The following describes two proteins that form a bound complex.

Sequence of the second protein:
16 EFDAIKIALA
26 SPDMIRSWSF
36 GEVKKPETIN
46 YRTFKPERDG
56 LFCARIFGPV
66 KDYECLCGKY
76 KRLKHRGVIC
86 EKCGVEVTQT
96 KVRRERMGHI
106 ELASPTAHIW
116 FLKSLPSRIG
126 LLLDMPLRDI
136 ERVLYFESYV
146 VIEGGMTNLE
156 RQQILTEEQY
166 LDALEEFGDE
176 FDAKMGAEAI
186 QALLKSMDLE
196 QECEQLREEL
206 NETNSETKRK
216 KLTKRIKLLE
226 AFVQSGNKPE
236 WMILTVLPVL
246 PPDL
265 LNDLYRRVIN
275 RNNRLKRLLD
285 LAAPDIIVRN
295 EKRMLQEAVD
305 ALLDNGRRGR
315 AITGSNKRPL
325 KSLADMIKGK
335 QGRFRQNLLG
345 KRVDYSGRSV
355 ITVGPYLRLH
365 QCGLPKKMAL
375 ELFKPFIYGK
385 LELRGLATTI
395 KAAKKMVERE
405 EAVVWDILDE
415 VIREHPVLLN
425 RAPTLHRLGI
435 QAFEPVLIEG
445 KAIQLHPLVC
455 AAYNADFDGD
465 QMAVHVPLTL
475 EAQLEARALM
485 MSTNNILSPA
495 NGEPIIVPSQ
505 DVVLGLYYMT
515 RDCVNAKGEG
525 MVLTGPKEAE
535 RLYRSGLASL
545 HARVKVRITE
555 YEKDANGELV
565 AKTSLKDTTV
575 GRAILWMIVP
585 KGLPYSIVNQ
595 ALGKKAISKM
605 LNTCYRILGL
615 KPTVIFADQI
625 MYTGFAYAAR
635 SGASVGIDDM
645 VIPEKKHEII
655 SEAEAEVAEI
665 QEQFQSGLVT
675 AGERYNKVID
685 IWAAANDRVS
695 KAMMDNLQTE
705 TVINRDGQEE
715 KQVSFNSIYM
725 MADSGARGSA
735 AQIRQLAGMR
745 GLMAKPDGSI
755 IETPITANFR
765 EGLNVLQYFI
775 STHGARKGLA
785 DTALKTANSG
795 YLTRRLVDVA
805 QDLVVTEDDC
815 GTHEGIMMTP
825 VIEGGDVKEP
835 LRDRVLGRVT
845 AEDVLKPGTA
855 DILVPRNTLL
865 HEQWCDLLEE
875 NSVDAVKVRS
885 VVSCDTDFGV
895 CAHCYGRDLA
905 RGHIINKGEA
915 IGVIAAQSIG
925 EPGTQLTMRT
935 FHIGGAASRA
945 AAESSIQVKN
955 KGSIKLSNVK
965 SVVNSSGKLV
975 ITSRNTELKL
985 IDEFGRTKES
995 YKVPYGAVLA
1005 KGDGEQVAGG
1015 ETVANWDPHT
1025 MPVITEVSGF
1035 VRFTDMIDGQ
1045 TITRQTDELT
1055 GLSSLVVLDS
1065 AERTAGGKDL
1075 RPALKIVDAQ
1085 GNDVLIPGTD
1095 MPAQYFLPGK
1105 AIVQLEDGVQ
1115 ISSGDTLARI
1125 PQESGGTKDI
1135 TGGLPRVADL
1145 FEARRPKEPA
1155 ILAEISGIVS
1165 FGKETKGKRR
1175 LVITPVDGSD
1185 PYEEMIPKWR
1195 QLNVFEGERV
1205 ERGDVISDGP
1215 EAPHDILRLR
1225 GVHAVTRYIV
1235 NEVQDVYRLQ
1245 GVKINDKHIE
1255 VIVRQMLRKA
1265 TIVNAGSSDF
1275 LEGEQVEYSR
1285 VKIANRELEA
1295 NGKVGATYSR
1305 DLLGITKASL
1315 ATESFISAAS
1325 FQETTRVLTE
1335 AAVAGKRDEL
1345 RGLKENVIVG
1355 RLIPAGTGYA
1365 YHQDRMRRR

Sequence of the first protein:
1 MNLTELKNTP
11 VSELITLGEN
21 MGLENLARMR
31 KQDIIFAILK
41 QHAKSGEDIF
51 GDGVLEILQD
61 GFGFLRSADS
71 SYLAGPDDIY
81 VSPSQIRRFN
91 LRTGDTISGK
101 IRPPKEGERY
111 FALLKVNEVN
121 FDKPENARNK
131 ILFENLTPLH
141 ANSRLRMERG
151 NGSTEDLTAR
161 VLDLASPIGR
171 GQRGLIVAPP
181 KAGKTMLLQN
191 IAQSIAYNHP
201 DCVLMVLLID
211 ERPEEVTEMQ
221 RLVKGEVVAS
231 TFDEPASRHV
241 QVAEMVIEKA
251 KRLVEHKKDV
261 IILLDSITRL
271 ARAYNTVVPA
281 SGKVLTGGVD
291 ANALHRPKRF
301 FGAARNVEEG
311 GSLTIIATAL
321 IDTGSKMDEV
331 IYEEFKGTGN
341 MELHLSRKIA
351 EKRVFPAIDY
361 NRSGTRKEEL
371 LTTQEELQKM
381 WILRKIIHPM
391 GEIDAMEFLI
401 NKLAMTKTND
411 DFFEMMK

Residue-level contacts at the interface:
Residue K74 in the second protein contacts residue Q59 in the first protein (closest heavy-atom distance 4.7 Å).
Residue K79 in the second protein interacts with residue E106 in the first protein (closest heavy-atom distance 4.2 Å).
Residue K74 in the second protein contacts residue D60 in the first protein (closest heavy-atom distance 3.5 Å).
Residue K79 in the second protein is in contact with residue E108 in the first protein (closest heavy-atom distance 3.1 Å).